Sequence of protein 2:
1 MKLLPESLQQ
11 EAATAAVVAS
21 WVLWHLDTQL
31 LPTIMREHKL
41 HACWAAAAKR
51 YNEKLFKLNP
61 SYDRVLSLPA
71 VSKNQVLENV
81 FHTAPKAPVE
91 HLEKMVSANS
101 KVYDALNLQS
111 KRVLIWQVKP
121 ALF

Sequence of protein 1:
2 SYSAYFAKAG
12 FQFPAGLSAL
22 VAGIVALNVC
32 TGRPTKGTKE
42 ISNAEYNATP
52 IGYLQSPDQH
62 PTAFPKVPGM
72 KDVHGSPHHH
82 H

These two protein chains interact to form a complex.

Contacts between the two chains:
Residue E6 in protein 2 contacts residue K37 in protein 1 (closest heavy-atom distance 4.1 Å).
Residue Q10 in protein 2 interacts with residue R34 in protein 1 (closest heavy-atom distance 3.6 Å).
Residue V17 in protein 2 interacts with residue G24 in protein 1 (closest heavy-atom distance 4.2 Å).
Residue A13 in protein 2 contacts residue L28 in protein 1 (closest heavy-atom distance 3.7 Å).
Residue H25 in protein 2 is in contact with residue P15 in protein 1 (closest heavy-atom distance 3.9 Å).
Residue E6 in protein 2 contacts residue R34 in protein 1 (closest heavy-atom distance 4.0 Å).
Residue V18 in protein 2 is in contact with residue I25 in protein 1 (closest heavy-atom distance 3.9 Å).
Residue W24 in protein 2 interacts with residue G17 in protein 1 (closest heavy-atom distance 3.6 Å).
Residue W21 in protein 2 contacts residue G17 in protein 1 (closest heavy-atom distance 2.9 Å).
Residue S7 in protein 2 contacts residue R34 in protein 1 (closest heavy-atom distance 3.5 Å).
Residue Q10 in protein 2 interacts with residue L28 in protein 1 (closest heavy-atom distance 2.8 Å).
Residue W21 in protein 2 is in contact with residue L18 in protein 1 (closest heavy-atom distance 3.8 Å).
Residue V17 in protein 2 interacts with residue L28 in protein 1 (closest heavy-atom distance 3.8 Å).
Residue H25 in protein 2 interacts with residue A16 in protein 1 (closest heavy-atom distance 3.4 Å).
Residue T14 in protein 2 is in contact with residue L28 in protein 1 (closest heavy-atom distance 3.5 Å).
Residue W24 in protein 2 contacts residue A16 in protein 1 (closest heavy-atom distance 3.9 Å).
Residue Q10 in protein 2 is in contact with residue N29 in protein 1 (closest heavy-atom distance 3.5 Å).
Residue V17 in protein 2 is in contact with residue L21 in protein 1 (closest heavy-atom distance 4.0 Å).
Residue W21 in protein 2 is in contact with residue A20 in protein 1 (closest heavy-atom distance 4.4 Å).
Residue T14 in protein 2 contacts residue N29 in protein 1 (closest heavy-atom distance 4.6 Å).
Residue H25 in protein 2 is in contact with residue G17 in protein 1 (closest heavy-atom distance 4.3 Å).
Residue Q29 in protein 2 is in contact with residue A16 in protein 1 (closest heavy-atom distance 3.3 Å).
Residue W21 in protein 2 is in contact with residue L21 in protein 1 (closest heavy-atom distance 3.8 Å).
Residue W21 in protein 2 is in contact with residue P15 in protein 1 (closest heavy-atom distance 4.1 Å).
Residue Q10 in protein 2 interacts with residue T32 in protein 1 (closest heavy-atom distance 3.7 Å).
Residue T14 in protein 2 interacts with residue I25 in protein 1 (closest heavy-atom distance 4.3 Å).
Residue V17 in protein 2 is in contact with residue I25 in protein 1 (closest heavy-atom distance 4.1 Å).
Residue V18 in protein 2 interacts with residue L21 in protein 1 (closest heavy-atom distance 4.1 Å).